These two protein chains interact to form a complex.

Sequence of chain A:
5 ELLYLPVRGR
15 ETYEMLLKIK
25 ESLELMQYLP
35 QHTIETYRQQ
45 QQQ

Residue-level contacts at the interface:
Residue Y69 in chain B interacts with residue M30 in chain A (closest heavy-atom distance 4.4 Å).
Residue Y69 in chain B is in contact with residue Y32 in chain A (closest heavy-atom distance 3.5 Å).
Residue L36 in chain B contacts residue T37 in chain A (closest heavy-atom distance 4.4 Å).
Residue A68 in chain B interacts with residue P34 in chain A (closest heavy-atom distance 4.5 Å).
Residue A68 in chain B is in contact with residue Y32 in chain A (closest heavy-atom distance 4.1 Å).
Residue A68 in chain B is in contact with residue T37 in chain A (closest heavy-atom distance 4.5 Å).
Residue W35 in chain B is in contact with residue T37 in chain A (closest heavy-atom distance 3.5 Å).
Residue W35 in chain B interacts with residue L33 in chain A (closest heavy-atom distance 4.9 Å).
Residue Y69 in chain B is in contact with residue L29 in chain A (closest heavy-atom distance 2.8 Å).
Residue F102 in chain B contacts residue L29 in chain A (closest heavy-atom distance 4.2 Å).
Residue K101 in chain B is in contact with residue Y32 in chain A (closest heavy-atom distance 3.3 Å).
Residue F102 in chain B is in contact with residue Y32 in chain A (closest heavy-atom distance 3.5 Å).
Residue W35 in chain B interacts with residue Q44 in chain A (closest heavy-atom distance 3.9 Å).
Residue W35 in chain B interacts with residue T40 in chain A (closest heavy-atom distance 4.1 Å).
Residue A68 in chain B is in contact with residue L33 in chain A (closest heavy-atom distance 3.8 Å).
Residue L36 in chain B contacts residue L33 in chain A (closest heavy-atom distance 4.2 Å).
Residue Y69 in chain B interacts with residue L33 in chain A (closest heavy-atom distance 3.5 Å).
Residue W35 in chain B contacts residue Y41 in chain A (closest heavy-atom distance 3.7 Å).

Sequence of chain B:
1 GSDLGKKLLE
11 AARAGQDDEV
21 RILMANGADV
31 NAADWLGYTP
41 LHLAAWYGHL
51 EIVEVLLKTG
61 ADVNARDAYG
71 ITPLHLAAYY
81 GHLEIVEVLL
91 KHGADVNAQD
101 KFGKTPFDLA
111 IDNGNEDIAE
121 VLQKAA